This data describes a binding interaction between two proteins.

Sequence of chain A:
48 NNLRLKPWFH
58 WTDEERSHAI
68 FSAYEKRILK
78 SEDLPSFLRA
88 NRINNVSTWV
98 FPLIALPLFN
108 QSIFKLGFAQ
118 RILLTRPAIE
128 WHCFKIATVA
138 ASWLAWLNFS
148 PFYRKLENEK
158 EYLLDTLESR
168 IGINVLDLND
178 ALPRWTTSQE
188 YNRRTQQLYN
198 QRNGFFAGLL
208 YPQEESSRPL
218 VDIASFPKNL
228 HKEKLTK

Sequence of chain B:
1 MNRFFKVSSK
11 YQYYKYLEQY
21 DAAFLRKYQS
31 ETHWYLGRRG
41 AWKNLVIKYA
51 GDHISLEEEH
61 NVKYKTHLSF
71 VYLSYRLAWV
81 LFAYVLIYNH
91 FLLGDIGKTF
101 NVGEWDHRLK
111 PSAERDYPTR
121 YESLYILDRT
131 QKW

Residue-level contacts at the interface:
Residue L232 in chain A contacts residue Q131 in chain B (closest heavy-atom distance 4.9 Å).
Residue E230 in chain A contacts residue P111 in chain B (closest heavy-atom distance 4.8 Å).